Sequence of chain A:
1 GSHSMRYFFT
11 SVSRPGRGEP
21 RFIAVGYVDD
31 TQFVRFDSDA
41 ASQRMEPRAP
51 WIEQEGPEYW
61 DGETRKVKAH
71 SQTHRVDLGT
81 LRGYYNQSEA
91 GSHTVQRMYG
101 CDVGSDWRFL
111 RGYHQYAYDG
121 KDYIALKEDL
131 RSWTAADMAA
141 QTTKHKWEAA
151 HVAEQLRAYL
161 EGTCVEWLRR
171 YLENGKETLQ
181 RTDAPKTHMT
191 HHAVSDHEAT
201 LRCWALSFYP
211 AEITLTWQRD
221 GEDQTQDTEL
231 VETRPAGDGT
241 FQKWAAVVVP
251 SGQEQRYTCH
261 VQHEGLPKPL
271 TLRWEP

This data describes a binding interaction between two proteins.

Sequence of chain B:
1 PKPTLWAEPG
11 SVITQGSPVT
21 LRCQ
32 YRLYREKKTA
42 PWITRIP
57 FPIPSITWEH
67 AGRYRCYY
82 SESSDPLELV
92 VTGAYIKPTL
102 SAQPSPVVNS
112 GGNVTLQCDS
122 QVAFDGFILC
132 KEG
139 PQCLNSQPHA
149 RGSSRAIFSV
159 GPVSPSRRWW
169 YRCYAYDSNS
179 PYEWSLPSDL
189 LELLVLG

Contacts between the two chains:
Residue V194 in chain A interacts with residue Y35 in chain B (closest heavy-atom distance 4.0 Å).
Residue V194 in chain A contacts residue R36 in chain B (closest heavy-atom distance 3.7 Å).
Residue S195 in chain A is in contact with residue Y35 in chain B (closest heavy-atom distance 3.6 Å).
Residue T200 in chain A interacts with residue K38 in chain B (closest heavy-atom distance 3.3 Å).
Residue V194 in chain A interacts with residue K38 in chain B (closest heavy-atom distance 3.8 Å).
Residue A193 in chain A interacts with residue T40 in chain B (closest heavy-atom distance 3.2 Å).
Residue D227 in chain A contacts residue K38 in chain B (closest heavy-atom distance 4.1 Å).
Residue V194 in chain A contacts residue E37 in chain B (closest heavy-atom distance 4.6 Å).
Residue V194 in chain A contacts residue T40 in chain B (closest heavy-atom distance 4.5 Å).
Residue D196 in chain A interacts with residue Y73 in chain B (closest heavy-atom distance 3.1 Å).
Residue V194 in chain A is in contact with residue K39 in chain B (closest heavy-atom distance 4.7 Å).
Residue V248 in chain A contacts residue K38 in chain B (closest heavy-atom distance 3.2 Å).
Residue S195 in chain A is in contact with residue Y73 in chain B (closest heavy-atom distance 4.5 Å).